These two protein chains interact to form a complex.

Sequence of chain A:
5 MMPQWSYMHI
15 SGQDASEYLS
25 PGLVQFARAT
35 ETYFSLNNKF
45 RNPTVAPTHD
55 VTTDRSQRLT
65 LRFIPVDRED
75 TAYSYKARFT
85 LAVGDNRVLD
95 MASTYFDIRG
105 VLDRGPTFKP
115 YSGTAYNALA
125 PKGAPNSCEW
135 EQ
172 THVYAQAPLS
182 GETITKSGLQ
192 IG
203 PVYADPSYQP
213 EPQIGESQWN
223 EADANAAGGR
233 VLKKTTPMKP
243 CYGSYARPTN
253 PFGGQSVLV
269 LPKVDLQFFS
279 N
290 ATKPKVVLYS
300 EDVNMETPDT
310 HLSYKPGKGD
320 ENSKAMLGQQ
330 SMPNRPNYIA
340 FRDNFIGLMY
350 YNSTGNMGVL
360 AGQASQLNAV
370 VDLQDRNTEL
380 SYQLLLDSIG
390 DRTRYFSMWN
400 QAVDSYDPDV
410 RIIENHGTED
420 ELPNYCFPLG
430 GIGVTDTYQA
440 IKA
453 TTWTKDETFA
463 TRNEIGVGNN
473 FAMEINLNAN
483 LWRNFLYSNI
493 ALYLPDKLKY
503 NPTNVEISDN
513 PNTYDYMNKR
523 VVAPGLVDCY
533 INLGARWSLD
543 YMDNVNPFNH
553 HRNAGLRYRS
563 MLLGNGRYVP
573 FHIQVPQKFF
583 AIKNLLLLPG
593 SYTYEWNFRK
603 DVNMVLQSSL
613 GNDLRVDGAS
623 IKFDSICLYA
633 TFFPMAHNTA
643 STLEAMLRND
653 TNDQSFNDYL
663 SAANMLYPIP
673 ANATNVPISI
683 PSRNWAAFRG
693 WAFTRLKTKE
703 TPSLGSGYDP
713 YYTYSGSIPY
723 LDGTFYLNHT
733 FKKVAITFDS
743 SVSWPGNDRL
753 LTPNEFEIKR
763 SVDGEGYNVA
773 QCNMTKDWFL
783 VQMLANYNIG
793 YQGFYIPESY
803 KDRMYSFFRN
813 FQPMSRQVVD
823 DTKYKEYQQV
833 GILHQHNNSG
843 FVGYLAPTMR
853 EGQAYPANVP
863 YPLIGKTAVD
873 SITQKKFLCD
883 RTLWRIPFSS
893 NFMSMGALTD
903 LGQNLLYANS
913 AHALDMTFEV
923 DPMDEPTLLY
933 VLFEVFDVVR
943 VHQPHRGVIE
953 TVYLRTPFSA

Residue-level contacts at the interface:
Residue R393 in chain A contacts residue D804 in chain B (closest heavy-atom distance 2.6 Å).
Residue G217 in chain A interacts with residue E853 in chain B (closest heavy-atom distance 2.8 Å).
Residue G568 in chain A is in contact with residue Q819 in chain B (closest heavy-atom distance 2.8 Å).
Residue S396 in chain A contacts residue Q773 in chain B (closest heavy-atom distance 2.9 Å).
Residue R569 in chain A is in contact with residue G867 in chain B (closest heavy-atom distance 2.9 Å).
Residue F254 in chain A interacts with residue H836 in chain B (closest heavy-atom distance 3.0 Å).
Residue Q794 in chain A interacts with residue S39 in chain B (closest heavy-atom distance 2.8 Å).
Residue A119 in chain A is in contact with residue N839 in chain B (closest heavy-atom distance 2.8 Å).
Residue Q438 in chain A interacts with residue S278 in chain B (closest heavy-atom distance 2.6 Å).
Residue R554 in chain A interacts with residue E418 in chain B (closest heavy-atom distance 2.9 Å).
Residue N471 in chain A contacts residue E218 in chain B (closest heavy-atom distance 2.9 Å).
Residue N567 in chain A interacts with residue Q819 in chain B (closest heavy-atom distance 2.9 Å).
Residue Q61 in chain A contacts residue N749 in chain B (closest heavy-atom distance 3.0 Å).
Residue S246 in chain A is in contact with residue A859 in chain B (closest heavy-atom distance 3.0 Å).
Residue E300 in chain A interacts with residue Y857 in chain B (closest heavy-atom distance 2.8 Å).
Residue G468 in chain A is in contact with residue A178 in chain B (closest heavy-atom distance 2.8 Å).
Residue E213 in chain A interacts with residue H836 in chain B (closest heavy-atom distance 2.8 Å).
Residue R232 in chain A contacts residue Q855 in chain B (closest heavy-atom distance 2.8 Å).
Residue K43 in chain A interacts with residue D94 in chain B (closest heavy-atom distance 2.8 Å).
Residue L123 in chain A is in contact with residue N840 in chain B (closest heavy-atom distance 2.8 Å).
Residue E476 in chain A interacts with residue F426 in chain B (closest heavy-atom distance 2.7 Å).
Residue H553 in chain A contacts residue E418 in chain B (closest heavy-atom distance 2.6 Å).
Residue G470 in chain A is in contact with residue Q177 in chain B (closest heavy-atom distance 3.0 Å).
Residue E305 in chain A contacts residue T869 in chain B (closest heavy-atom distance 2.5 Å).
Residue P253 in chain A interacts with residue Q830 in chain B (closest heavy-atom distance 2.9 Å).
Residue Y244 in chain A interacts with residue D419 in chain B (closest heavy-atom distance 2.6 Å).
Residue G470 in chain A contacts residue A178 in chain B (closest heavy-atom distance 3.0 Å).
Residue Y11 in chain A is in contact with residue R942 in chain B (closest heavy-atom distance 2.8 Å).
Residue S131 in chain A contacts residue Q855 in chain B (closest heavy-atom distance 3.0 Å).
Residue Q177 in chain A is in contact with residue G854 in chain B (closest heavy-atom distance 2.9 Å).
Residue A50 in chain A is in contact with residue L900 in chain B (closest heavy-atom distance 3.0 Å).
Residue Y99 in chain A is in contact with residue K778 in chain B (closest heavy-atom distance 2.9 Å).
Residue D101 in chain A contacts residue K778 in chain B (closest heavy-atom distance 2.8 Å).
Residue N486 in chain A is in contact with residue N423 in chain B (closest heavy-atom distance 3.0 Å).
Residue P214 in chain A contacts residue Q855 in chain B (closest heavy-atom distance 2.8 Å).
Residue N491 in chain A contacts residue E418 in chain B (closest heavy-atom distance 3.0 Å).
Residue S116 in chain A contacts residue H415 in chain B (closest heavy-atom distance 2.9 Å).
Residue S24 in chain A interacts with residue N654 in chain B (closest heavy-atom distance 2.9 Å).
Residue K43 in chain A interacts with residue S657 in chain B (closest heavy-atom distance 3.0 Å).
Residue N121 in chain A interacts with residue N839 in chain B (closest heavy-atom distance 2.8 Å).
Residue G468 in chain A is in contact with residue A176 in chain B (closest heavy-atom distance 2.9 Å).
Residue S396 in chain A interacts with residue A772 in chain B (closest heavy-atom distance 2.9 Å).
Residue A248 in chain A interacts with residue A859 in chain B (closest heavy-atom distance 3.0 Å).
Residue L63 in chain A interacts with residue R751 in chain B (closest heavy-atom distance 2.9 Å).
Residue Q220 in chain A is in contact with residue Y313 in chain B (closest heavy-atom distance 2.8 Å).
Residue T48 in chain A contacts residue A899 in chain B (closest heavy-atom distance 2.8 Å).
Residue T56 in chain A interacts with residue S892 in chain B (closest heavy-atom distance 2.9 Å).
Residue D94 in chain A contacts residue Q794 in chain B (closest heavy-atom distance 2.8 Å).
Residue Q220 in chain A contacts residue A324 in chain B (closest heavy-atom distance 2.9 Å).
Residue R249 in chain A contacts residue E828 in chain B (closest heavy-atom distance 2.8 Å).
Residue Y120 in chain A contacts residue P862 in chain B (closest heavy-atom distance 2.8 Å).
Residue G854 in chain A interacts with residue N471 in chain B (closest heavy-atom distance 3.0 Å).
Residue A122 in chain A is in contact with residue N478 in chain B (closest heavy-atom distance 2.8 Å).
Residue Q61 in chain A interacts with residue R751 in chain B (closest heavy-atom distance 2.8 Å).
Residue N121 in chain A is in contact with residue N840 in chain B (closest heavy-atom distance 2.7 Å).
Residue K126 in chain A interacts with residue E476 in chain B (closest heavy-atom distance 2.8 Å).
Residue K43 in chain A interacts with residue N586 in chain B (closest heavy-atom distance 2.7 Å).
Residue N121 in chain A contacts residue Y857 in chain B (closest heavy-atom distance 2.9 Å).
Residue R852 in chain A is in contact with residue N472 in chain B (closest heavy-atom distance 2.7 Å).
Residue T57 in chain A interacts with residue R751 in chain B (closest heavy-atom distance 2.9 Å).

Sequence of chain B:
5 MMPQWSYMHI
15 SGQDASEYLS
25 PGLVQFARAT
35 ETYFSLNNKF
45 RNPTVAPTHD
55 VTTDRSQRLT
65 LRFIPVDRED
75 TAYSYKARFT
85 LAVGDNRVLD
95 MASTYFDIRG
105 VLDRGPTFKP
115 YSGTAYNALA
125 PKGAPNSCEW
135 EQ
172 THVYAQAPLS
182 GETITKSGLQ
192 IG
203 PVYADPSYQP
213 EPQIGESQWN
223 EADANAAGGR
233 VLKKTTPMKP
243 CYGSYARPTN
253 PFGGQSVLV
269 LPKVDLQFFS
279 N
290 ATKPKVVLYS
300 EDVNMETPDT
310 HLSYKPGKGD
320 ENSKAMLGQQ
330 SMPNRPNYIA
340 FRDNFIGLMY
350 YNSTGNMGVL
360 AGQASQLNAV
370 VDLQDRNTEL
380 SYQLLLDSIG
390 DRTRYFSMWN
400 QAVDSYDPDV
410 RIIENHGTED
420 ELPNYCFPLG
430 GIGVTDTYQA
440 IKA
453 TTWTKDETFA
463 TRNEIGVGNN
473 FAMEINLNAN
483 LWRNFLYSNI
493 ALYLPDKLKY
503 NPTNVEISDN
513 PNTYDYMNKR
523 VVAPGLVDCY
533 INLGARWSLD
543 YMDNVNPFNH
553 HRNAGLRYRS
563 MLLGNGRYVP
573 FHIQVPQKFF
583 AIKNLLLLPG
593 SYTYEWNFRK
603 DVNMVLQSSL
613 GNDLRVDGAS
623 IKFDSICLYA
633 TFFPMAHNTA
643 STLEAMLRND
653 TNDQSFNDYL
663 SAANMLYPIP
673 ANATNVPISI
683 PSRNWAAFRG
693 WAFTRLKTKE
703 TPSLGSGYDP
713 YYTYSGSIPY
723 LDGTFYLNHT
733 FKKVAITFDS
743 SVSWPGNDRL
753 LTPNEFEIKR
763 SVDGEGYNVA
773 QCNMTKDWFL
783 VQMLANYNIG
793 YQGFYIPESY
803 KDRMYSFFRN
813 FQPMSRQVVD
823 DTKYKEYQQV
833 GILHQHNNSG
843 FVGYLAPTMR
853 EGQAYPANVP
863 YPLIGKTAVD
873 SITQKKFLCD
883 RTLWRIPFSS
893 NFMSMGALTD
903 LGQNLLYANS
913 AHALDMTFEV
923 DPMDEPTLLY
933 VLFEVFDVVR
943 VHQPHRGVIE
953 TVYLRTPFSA